Sequence of protein 1:
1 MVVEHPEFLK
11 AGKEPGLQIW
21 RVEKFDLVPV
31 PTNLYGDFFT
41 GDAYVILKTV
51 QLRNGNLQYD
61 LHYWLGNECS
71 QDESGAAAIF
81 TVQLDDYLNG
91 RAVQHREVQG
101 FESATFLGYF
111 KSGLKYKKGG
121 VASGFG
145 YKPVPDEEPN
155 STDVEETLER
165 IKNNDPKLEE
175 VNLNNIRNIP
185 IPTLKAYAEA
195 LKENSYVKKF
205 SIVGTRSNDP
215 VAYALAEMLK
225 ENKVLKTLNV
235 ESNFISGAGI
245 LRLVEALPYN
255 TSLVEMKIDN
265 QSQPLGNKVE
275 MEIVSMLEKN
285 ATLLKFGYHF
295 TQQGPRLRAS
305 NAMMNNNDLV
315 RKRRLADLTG

Contacts between the two chains:
Residue A146 in protein 2 interacts with residue Q71 in protein 1 (closest heavy-atom distance 2.8 Å).
Residue D26 in protein 2 contacts residue F125 in protein 1 (closest heavy-atom distance 3.5 Å).
Residue Q51 in protein 2 is in contact with residue N178 in protein 1 (closest heavy-atom distance 2.9 Å).
Residue K70 in protein 2 interacts with residue D263 in protein 1 (closest heavy-atom distance 3.4 Å).
Residue V45 in protein 2 interacts with residue N179 in protein 1 (closest heavy-atom distance 3.1 Å).
Residue E169 in protein 2 is in contact with residue D85 in protein 1 (closest heavy-atom distance 3.1 Å).
Residue G148 in protein 2 interacts with residue Y63 in protein 1 (closest heavy-atom distance 3.2 Å).
Residue M49 in protein 2 is in contact with residue N179 in protein 1 (closest heavy-atom distance 3.2 Å).
Residue T150 in protein 2 is in contact with residue A78 in protein 1 (closest heavy-atom distance 3.3 Å).
Residue H42 in protein 2 contacts residue Q265 in protein 1 (closest heavy-atom distance 3.4 Å).
Residue H42 in protein 2 interacts with residue N264 in protein 1 (closest heavy-atom distance 2.7 Å).
Residue M49 in protein 2 contacts residue E151 in protein 1 (closest heavy-atom distance 3.3 Å).
Residue T150 in protein 2 interacts with residue Q94 in protein 1 (closest heavy-atom distance 2.6 Å).
Residue G25 in protein 2 is in contact with residue F125 in protein 1 (closest heavy-atom distance 3.4 Å).
Residue G148 in protein 2 contacts residue R96 in protein 1 (closest heavy-atom distance 3.1 Å).
Residue T79 in protein 2 interacts with residue H293 in protein 1 (closest heavy-atom distance 3.4 Å).
Residue D365 in protein 2 contacts residue R318 in protein 1 (closest heavy-atom distance 3.0 Å).
Residue P369 in protein 2 contacts residue D312 in protein 1 (closest heavy-atom distance 3.4 Å).
Residue G48 in protein 2 contacts residue P149 in protein 1 (closest heavy-atom distance 3.2 Å).
Residue S62 in protein 2 contacts residue P147 in protein 1 (closest heavy-atom distance 3.4 Å).
Residue H42 in protein 2 is in contact with residue S266 in protein 1 (closest heavy-atom distance 3.2 Å).
Residue G48 in protein 2 contacts residue E151 in protein 1 (closest heavy-atom distance 2.9 Å).
Residue T150 in protein 2 interacts with residue Y63 in protein 1 (closest heavy-atom distance 2.9 Å).
Residue Q356 in protein 2 interacts with residue E4 in protein 1 (closest heavy-atom distance 2.6 Å).
Residue E336 in protein 2 is in contact with residue Q71 in protein 1 (closest heavy-atom distance 3.0 Å).
Residue D58 in protein 2 contacts residue Y145 in protein 1 (closest heavy-atom distance 3.0 Å).
Residue V47 in protein 2 is in contact with residue P153 in protein 1 (closest heavy-atom distance 3.4 Å).
Residue V47 in protein 2 contacts residue R181 in protein 1 (closest heavy-atom distance 3.1 Å).
Residue S352 in protein 2 interacts with residue F25 in protein 1 (closest heavy-atom distance 3.0 Å).
Residue P40 in protein 2 contacts residue N264 in protein 1 (closest heavy-atom distance 3.1 Å).
Residue Y171 in protein 2 contacts residue D86 in protein 1 (closest heavy-atom distance 2.4 Å).
Residue Q51 in protein 2 interacts with residue N176 in protein 1 (closest heavy-atom distance 3.1 Å).
Residue H42 in protein 2 interacts with residue N237 in protein 1 (closest heavy-atom distance 3.1 Å).
Residue E366 in protein 2 is in contact with residue R315 in protein 1 (closest heavy-atom distance 3.3 Å).
Residue L351 in protein 2 interacts with residue I79 in protein 1 (closest heavy-atom distance 3.3 Å).
Residue T353 in protein 2 interacts with residue Q83 in protein 1 (closest heavy-atom distance 2.6 Å).
Residue S62 in protein 2 contacts residue K146 in protein 1 (closest heavy-atom distance 3.2 Å).
Residue Y145 in protein 2 is in contact with residue G75 in protein 1 (closest heavy-atom distance 3.2 Å).
Residue S352 in protein 2 contacts residue D26 in protein 1 (closest heavy-atom distance 2.8 Å).
Residue G25 in protein 2 is in contact with residue G126 in protein 1 (closest heavy-atom distance 2.8 Å).
Residue K120 in protein 2 contacts residue S304 in protein 1 (closest heavy-atom distance 2.7 Å).
Residue E127 in protein 2 is in contact with residue R318 in protein 1 (closest heavy-atom distance 2.7 Å).
Residue Q123 in protein 2 contacts residue M308 in protein 1 (closest heavy-atom distance 3.1 Å).
Residue E74 in protein 2 contacts residue H293 in protein 1 (closest heavy-atom distance 3.4 Å).
Residue D365 in protein 2 interacts with residue R315 in protein 1 (closest heavy-atom distance 3.1 Å).
Residue Q123 in protein 2 is in contact with residue N311 in protein 1 (closest heavy-atom distance 3.2 Å).
Residue E85 in protein 2 is in contact with residue K289 in protein 1 (closest heavy-atom distance 3.3 Å).
Residue Y55 in protein 2 is in contact with residue E151 in protein 1 (closest heavy-atom distance 3.0 Å).
Residue K52 in protein 2 contacts residue N179 in protein 1 (closest heavy-atom distance 2.9 Å).
Residue Y55 in protein 2 contacts residue P149 in protein 1 (closest heavy-atom distance 3.4 Å).
Residue R39 in protein 2 contacts residue E235 in protein 1 (closest heavy-atom distance 3.0 Å).
Residue F377 in protein 2 is in contact with residue M1 in protein 1 (closest heavy-atom distance 2.6 Å).
Residue S350 in protein 2 interacts with residue F25 in protein 1 (closest heavy-atom distance 3.5 Å).
Residue Q51 in protein 2 interacts with residue N154 in protein 1 (closest heavy-atom distance 3.5 Å).
Residue G50 in protein 2 interacts with residue N179 in protein 1 (closest heavy-atom distance 2.8 Å).
Residue D82 in protein 2 interacts with residue K261 in protein 1 (closest heavy-atom distance 3.3 Å).
Residue R149 in protein 2 contacts residue Y63 in protein 1 (closest heavy-atom distance 3.4 Å).
Residue G50 in protein 2 contacts residue N178 in protein 1 (closest heavy-atom distance 3.4 Å).
Residue K63 in protein 2 interacts with residue P149 in protein 1 (closest heavy-atom distance 3.4 Å).
Residue E169 in protein 2 contacts residue Q94 in protein 1 (closest heavy-atom distance 3.1 Å).

This data describes a binding interaction between two proteins.

Sequence of protein 2:
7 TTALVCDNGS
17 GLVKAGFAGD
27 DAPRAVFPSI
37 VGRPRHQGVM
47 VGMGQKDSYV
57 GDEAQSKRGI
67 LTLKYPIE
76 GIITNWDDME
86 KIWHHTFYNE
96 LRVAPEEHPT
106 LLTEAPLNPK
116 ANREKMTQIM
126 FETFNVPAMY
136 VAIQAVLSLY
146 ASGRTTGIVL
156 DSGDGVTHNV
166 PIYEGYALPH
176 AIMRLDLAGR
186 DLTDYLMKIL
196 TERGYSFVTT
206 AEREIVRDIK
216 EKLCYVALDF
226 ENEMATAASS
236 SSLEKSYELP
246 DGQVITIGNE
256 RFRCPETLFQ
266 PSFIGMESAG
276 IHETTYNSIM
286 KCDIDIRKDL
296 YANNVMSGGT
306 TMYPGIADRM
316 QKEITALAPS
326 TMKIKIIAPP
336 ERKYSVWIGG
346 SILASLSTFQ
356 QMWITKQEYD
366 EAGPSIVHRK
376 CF